Sequence of the first protein:
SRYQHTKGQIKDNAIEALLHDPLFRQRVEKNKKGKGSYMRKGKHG

Interface contacts:
Residue S315 in the second protein is in contact with residue A15 in the first protein (closest heavy-atom distance 3.7 Å).
Residue V198 in the second protein interacts with residue I16 in the first protein (closest heavy-atom distance 3.9 Å).
Residue R212 in the second protein interacts with residue V29 in the first protein (closest heavy-atom distance 3.3 Å).
Residue S315 in the second protein is in contact with residue I11 in the first protein (closest heavy-atom distance 4.0 Å).
Residue Q133 in the second protein is in contact with residue E17 in the first protein (closest heavy-atom distance 3.8 Å).
Residue R212 in the second protein interacts with residue N32 in the first protein (closest heavy-atom distance 3.2 Å).
Residue W319 in the second protein is in contact with residue R28 in the first protein (closest heavy-atom distance 3.5 Å).
Residue S136 in the second protein is in contact with residue Q27 in the first protein (closest heavy-atom distance 3.3 Å).
Residue F217 in the second protein is in contact with residue L20 in the first protein (closest heavy-atom distance 3.7 Å).
Residue A134 in the second protein contacts residue L20 in the first protein (closest heavy-atom distance 3.7 Å).
Residue F217 in the second protein contacts residue F25 in the first protein (closest heavy-atom distance 3.6 Å).
Residue G318 in the second protein is in contact with residue F25 in the first protein (closest heavy-atom distance 3.9 Å).
Residue D316 in the second protein interacts with residue R3 in the first protein (closest heavy-atom distance 3.6 Å).
Residue S219 in the second protein is in contact with residue I16 in the first protein (closest heavy-atom distance 3.8 Å).
Residue G210 in the second protein interacts with residue K36 in the first protein (closest heavy-atom distance 3.7 Å).
Residue K314 in the second protein is in contact with residue I16 in the first protein (closest heavy-atom distance 3.7 Å).
Residue E311 in the second protein interacts with residue N14 in the first protein (closest heavy-atom distance 3.2 Å).
Residue G137 in the second protein interacts with residue Q27 in the first protein (closest heavy-atom distance 2.8 Å).
Residue S218 in the second protein is in contact with residue L20 in the first protein (closest heavy-atom distance 4.0 Å).
Residue D312 in the second protein interacts with residue Q10 in the first protein (closest heavy-atom distance 3.0 Å).
Residue A134 in the second protein interacts with residue H21 in the first protein (closest heavy-atom distance 3.7 Å).
Residue H214 in the second protein is in contact with residue V29 in the first protein (closest heavy-atom distance 3.8 Å).
Residue R213 in the second protein interacts with residue R28 in the first protein (closest heavy-atom distance 3.8 Å).
Residue T215 in the second protein interacts with residue Q27 in the first protein (closest heavy-atom distance 3.9 Å).
Residue Q308 in the second protein is in contact with residue K12 in the first protein (closest heavy-atom distance 3.8 Å).
Residue K307 in the second protein is in contact with residue K12 in the first protein (closest heavy-atom distance 3.7 Å).
Residue A141 in the second protein is in contact with residue Q27 in the first protein (closest heavy-atom distance 3.9 Å).
Residue R212 in the second protein interacts with residue K36 in the first protein (closest heavy-atom distance 3.0 Å).
Residue H214 in the second protein interacts with residue R28 in the first protein (closest heavy-atom distance 3.4 Å).
Residue Q308 in the second protein is in contact with residue I11 in the first protein (closest heavy-atom distance 3.5 Å).
Residue F221 in the second protein contacts residue N14 in the first protein (closest heavy-atom distance 3.3 Å).
Residue Q133 in the second protein interacts with residue L20 in the first protein (closest heavy-atom distance 3.6 Å).
Residue G318 in the second protein contacts residue L24 in the first protein (closest heavy-atom distance 4.0 Å).
Residue G135 in the second protein is in contact with residue L20 in the first protein (closest heavy-atom distance 3.6 Å).
Residue W319 in the second protein interacts with residue F25 in the first protein (closest heavy-atom distance 3.8 Å).
Residue D312 in the second protein contacts residue I11 in the first protein (closest heavy-atom distance 3.1 Å).
Residue R213 in the second protein contacts residue V29 in the first protein (closest heavy-atom distance 3.5 Å).
Residue D131 in the second protein interacts with residue E17 in the first protein (closest heavy-atom distance 3.9 Å).
Residue R213 in the second protein is in contact with residue E30 in the first protein (closest heavy-atom distance 3.2 Å).
Residue E140 in the second protein is in contact with residue Q27 in the first protein (closest heavy-atom distance 3.5 Å).
Residue G318 in the second protein contacts residue L19 in the first protein (closest heavy-atom distance 4.0 Å).
Residue Q308 in the second protein contacts residue Q10 in the first protein (closest heavy-atom distance 2.8 Å).
Residue S136 in the second protein contacts residue H21 in the first protein (closest heavy-atom distance 3.0 Å).
Residue S209 in the second protein contacts residue K36 in the first protein (closest heavy-atom distance 3.5 Å).
Residue R212 in the second protein contacts residue E30 in the first protein (closest heavy-atom distance 3.6 Å).
Residue W319 in the second protein contacts residue L24 in the first protein (closest heavy-atom distance 3.6 Å).
Residue G135 in the second protein is in contact with residue H21 in the first protein (closest heavy-atom distance 3.3 Å).
Residue S216 in the second protein is in contact with residue Q27 in the first protein (closest heavy-atom distance 4.0 Å).
Residue S136 in the second protein interacts with residue L20 in the first protein (closest heavy-atom distance 3.7 Å).
Residue S136 in the second protein contacts residue R26 in the first protein (closest heavy-atom distance 4.0 Å).
Residue K307 in the second protein interacts with residue D13 in the first protein (closest heavy-atom distance 3.7 Å).
Residue S219 in the second protein interacts with residue L20 in the first protein (closest heavy-atom distance 3.6 Å).
Residue V198 in the second protein contacts residue F25 in the first protein (closest heavy-atom distance 4.0 Å).
Residue G197 in the second protein contacts residue I16 in the first protein (closest heavy-atom distance 4.0 Å).
Residue T196 in the second protein contacts residue I16 in the first protein (closest heavy-atom distance 3.8 Å).
Residue E311 in the second protein contacts residue I11 in the first protein (closest heavy-atom distance 3.6 Å).
Residue H214 in the second protein interacts with residue Q27 in the first protein (closest heavy-atom distance 3.3 Å).
Residue S219 in the second protein contacts residue E17 in the first protein (closest heavy-atom distance 3.9 Å).
Residue E311 in the second protein is in contact with residue A15 in the first protein (closest heavy-atom distance 3.3 Å).
Residue T215 in the second protein is in contact with residue R28 in the first protein (closest heavy-atom distance 3.1 Å).

This data describes a binding interaction between two proteins.

Sequence of the second protein:
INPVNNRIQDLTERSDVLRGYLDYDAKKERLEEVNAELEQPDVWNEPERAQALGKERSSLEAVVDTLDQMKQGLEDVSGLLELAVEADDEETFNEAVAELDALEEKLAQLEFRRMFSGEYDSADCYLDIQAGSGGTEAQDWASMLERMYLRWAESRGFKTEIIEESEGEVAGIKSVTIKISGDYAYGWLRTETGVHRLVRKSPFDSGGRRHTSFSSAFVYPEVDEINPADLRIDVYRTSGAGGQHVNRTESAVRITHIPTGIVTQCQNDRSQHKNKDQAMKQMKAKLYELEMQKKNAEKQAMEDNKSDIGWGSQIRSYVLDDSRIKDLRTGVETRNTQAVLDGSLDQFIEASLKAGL